Contacts between the two chains:
Residue Y20 in protein 2 contacts residue R25 in protein 1 (closest heavy-atom distance 4.9 Å).
Residue G25 in protein 2 interacts with residue P23 in protein 1 (closest heavy-atom distance 4.5 Å).
Residue N26 in protein 2 is in contact with residue Q18 in protein 1 (closest heavy-atom distance 2.8 Å).
Residue F19 in protein 2 is in contact with residue R25 in protein 1 (closest heavy-atom distance 4.6 Å).
Residue F8 in protein 2 is in contact with residue E17 in protein 1 (closest heavy-atom distance 4.7 Å).
Residue N28 in protein 2 contacts residue V14 in protein 1 (closest heavy-atom distance 3.3 Å).
Residue F19 in protein 2 interacts with residue T21 in protein 1 (closest heavy-atom distance 2.8 Å).
Residue V10 in protein 2 contacts residue C15 in protein 1 (closest heavy-atom distance 3.8 Å).
Residue F8 in protein 2 interacts with residue C15 in protein 1 (closest heavy-atom distance 3.3 Å).
Residue N28 in protein 2 contacts residue C15 in protein 1 (closest heavy-atom distance 3.3 Å).
Residue N28 in protein 2 contacts residue Q18 in protein 1 (closest heavy-atom distance 4.7 Å).
Residue G21 in protein 2 interacts with residue R25 in protein 1 (closest heavy-atom distance 3.6 Å).
Residue G24 in protein 2 is in contact with residue G22 in protein 1 (closest heavy-atom distance 4.8 Å).
Residue Y7 in protein 2 contacts residue A19 in protein 1 (closest heavy-atom distance 3.8 Å).
Residue Y20 in protein 2 contacts residue E20 in protein 1 (closest heavy-atom distance 3.6 Å).
Residue V10 in protein 2 contacts residue S16 in protein 1 (closest heavy-atom distance 3.9 Å).
Residue C23 in protein 2 contacts residue C24 in protein 1 (closest heavy-atom distance 2.1 Å).
Residue G25 in protein 2 interacts with residue E20 in protein 1 (closest heavy-atom distance 3.5 Å).
Residue R27 in protein 2 contacts residue V14 in protein 1 (closest heavy-atom distance 3.5 Å).
Residue N26 in protein 2 interacts with residue E17 in protein 1 (closest heavy-atom distance 3.4 Å).
Residue G21 in protein 2 is in contact with residue T21 in protein 1 (closest heavy-atom distance 2.8 Å).
Residue N26 in protein 2 interacts with residue A19 in protein 1 (closest heavy-atom distance 4.9 Å).
Residue R27 in protein 2 contacts residue E17 in protein 1 (closest heavy-atom distance 3.5 Å).
Residue C23 in protein 2 interacts with residue G22 in protein 1 (closest heavy-atom distance 3.7 Å).
Residue M2 in protein 2 contacts residue R25 in protein 1 (closest heavy-atom distance 3.4 Å).
Residue G25 in protein 2 contacts residue G22 in protein 1 (closest heavy-atom distance 4.2 Å).
Residue V39 in protein 2 interacts with residue C15 in protein 1 (closest heavy-atom distance 4.2 Å).
Residue G21 in protein 2 contacts residue C24 in protein 1 (closest heavy-atom distance 3.3 Å).
Residue C23 in protein 2 contacts residue T21 in protein 1 (closest heavy-atom distance 4.2 Å).
Residue C23 in protein 2 is in contact with residue P23 in protein 1 (closest heavy-atom distance 3.5 Å).
Residue N28 in protein 2 contacts residue A19 in protein 1 (closest heavy-atom distance 4.9 Å).
Residue N28 in protein 2 is in contact with residue E17 in protein 1 (closest heavy-atom distance 2.8 Å).
Residue F18 in protein 2 is in contact with residue E20 in protein 1 (closest heavy-atom distance 3.7 Å).
Residue Y7 in protein 2 is in contact with residue E17 in protein 1 (closest heavy-atom distance 4.8 Å).
Residue Y20 in protein 2 is in contact with residue T21 in protein 1 (closest heavy-atom distance 3.4 Å).
Residue N29 in protein 2 interacts with residue E20 in protein 1 (closest heavy-atom distance 4.7 Å).
Residue G24 in protein 2 contacts residue P23 in protein 1 (closest heavy-atom distance 4.3 Å).
Residue N26 in protein 2 interacts with residue E20 in protein 1 (closest heavy-atom distance 3.0 Å).
Residue G22 in protein 2 contacts residue C24 in protein 1 (closest heavy-atom distance 4.7 Å).
Residue F18 in protein 2 interacts with residue A19 in protein 1 (closest heavy-atom distance 4.1 Å).
Residue A1 in protein 2 interacts with residue C24 in protein 1 (closest heavy-atom distance 2.9 Å).
Residue F30 in protein 2 interacts with residue V14 in protein 1 (closest heavy-atom distance 4.9 Å).
Residue A1 in protein 2 contacts residue R25 in protein 1 (closest heavy-atom distance 3.7 Å).
Residue Y20 in protein 2 contacts residue G22 in protein 1 (closest heavy-atom distance 4.9 Å).
Residue C40 in protein 2 is in contact with residue C15 in protein 1 (closest heavy-atom distance 2.0 Å).
Residue F18 in protein 2 is in contact with residue T21 in protein 1 (closest heavy-atom distance 4.3 Å).
Residue N28 in protein 2 interacts with residue S16 in protein 1 (closest heavy-atom distance 4.6 Å).
Residue G22 in protein 2 interacts with residue T21 in protein 1 (closest heavy-atom distance 4.4 Å).

This data describes a binding interaction between two proteins.

Sequence of protein 1:
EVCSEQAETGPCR

Sequence of protein 2:
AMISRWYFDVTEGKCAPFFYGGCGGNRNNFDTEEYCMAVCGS